Sequence of protein 2:
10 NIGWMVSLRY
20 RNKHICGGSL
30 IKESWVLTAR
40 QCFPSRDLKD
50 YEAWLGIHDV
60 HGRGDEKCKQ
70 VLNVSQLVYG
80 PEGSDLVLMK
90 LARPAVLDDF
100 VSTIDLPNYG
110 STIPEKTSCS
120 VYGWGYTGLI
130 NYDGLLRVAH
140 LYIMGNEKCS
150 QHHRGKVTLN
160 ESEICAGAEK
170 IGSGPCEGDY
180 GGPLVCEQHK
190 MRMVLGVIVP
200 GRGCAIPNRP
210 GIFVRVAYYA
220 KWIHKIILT

Residue-level contacts at the interface:
Residue H57 in protein 2 interacts with residue W7 in protein 1 (closest heavy-atom distance 3.4 Å).
Residue A138 in protein 2 contacts residue Y5 in protein 1 (closest heavy-atom distance 5.0 Å).
Residue R136 in protein 2 is in contact with residue Y5 in protein 1 (closest heavy-atom distance 3.2 Å).
Residue T126 in protein 2 is in contact with residue V2 in protein 1 (closest heavy-atom distance 3.8 Å).
Residue L135 in protein 2 is in contact with residue P6 in protein 1 (closest heavy-atom distance 3.7 Å).
Residue S172 in protein 2 is in contact with residue G3 in protein 1 (closest heavy-atom distance 3.1 Å).
Residue V137 in protein 2 interacts with residue I1 in protein 1 (closest heavy-atom distance 4.0 Å).
Residue V137 in protein 2 interacts with residue G4 in protein 1 (closest heavy-atom distance 3.2 Å).
Residue V137 in protein 2 contacts residue Y5 in protein 1 (closest heavy-atom distance 2.7 Å).
Residue R136 in protein 2 interacts with residue G4 in protein 1 (closest heavy-atom distance 3.0 Å).
Residue S172 in protein 2 contacts residue G4 in protein 1 (closest heavy-atom distance 4.7 Å).
Residue C175 in protein 2 interacts with residue V2 in protein 1 (closest heavy-atom distance 3.8 Å).
Residue P174 in protein 2 interacts with residue V2 in protein 1 (closest heavy-atom distance 4.9 Å).
Residue V120 in protein 2 contacts residue I1 in protein 1 (closest heavy-atom distance 3.9 Å).
Residue G171 in protein 2 is in contact with residue G3 in protein 1 (closest heavy-atom distance 4.0 Å).
Residue P174 in protein 2 interacts with residue I1 in protein 1 (closest heavy-atom distance 3.9 Å).
Residue R136 in protein 2 contacts residue I1 in protein 1 (closest heavy-atom distance 3.9 Å).
Residue A204 in protein 2 interacts with residue V2 in protein 1 (closest heavy-atom distance 3.8 Å).
Residue L135 in protein 2 contacts residue Y5 in protein 1 (closest heavy-atom distance 4.4 Å).
Residue R136 in protein 2 interacts with residue P6 in protein 1 (closest heavy-atom distance 4.1 Å).
Residue C203 in protein 2 interacts with residue V2 in protein 1 (closest heavy-atom distance 4.7 Å).
Residue L134 in protein 2 is in contact with residue P6 in protein 1 (closest heavy-atom distance 4.0 Å).
Residue Y125 in protein 2 contacts residue I1 in protein 1 (closest heavy-atom distance 2.8 Å).
Residue Y125 in protein 2 is in contact with residue V2 in protein 1 (closest heavy-atom distance 3.4 Å).
Residue A138 in protein 2 is in contact with residue I1 in protein 1 (closest heavy-atom distance 3.7 Å).
Residue L135 in protein 2 interacts with residue W7 in protein 1 (closest heavy-atom distance 2.9 Å).
Residue V137 in protein 2 contacts residue W7 in protein 1 (closest heavy-atom distance 3.8 Å).
Residue G171 in protein 2 is in contact with residue V2 in protein 1 (closest heavy-atom distance 4.4 Å).
Residue G173 in protein 2 is in contact with residue V2 in protein 1 (closest heavy-atom distance 2.8 Å).
Residue Y121 in protein 2 contacts residue I1 in protein 1 (closest heavy-atom distance 3.9 Å).
Residue G122 in protein 2 contacts residue I1 in protein 1 (closest heavy-atom distance 3.6 Å).
Residue I170 in protein 2 is in contact with residue G3 in protein 1 (closest heavy-atom distance 4.3 Å).
Residue D178 in protein 2 contacts residue I1 in protein 1 (closest heavy-atom distance 2.8 Å).
Residue A138 in protein 2 contacts residue G3 in protein 1 (closest heavy-atom distance 4.8 Å).
Residue R136 in protein 2 interacts with residue W7 in protein 1 (closest heavy-atom distance 4.0 Å).
Residue T126 in protein 2 interacts with residue G3 in protein 1 (closest heavy-atom distance 4.2 Å).
Residue H139 in protein 2 is in contact with residue Y5 in protein 1 (closest heavy-atom distance 3.5 Å).
Residue I170 in protein 2 contacts residue Y5 in protein 1 (closest heavy-atom distance 4.1 Å).
Residue C175 in protein 2 is in contact with residue I1 in protein 1 (closest heavy-atom distance 4.9 Å).
Residue A138 in protein 2 is in contact with residue G4 in protein 1 (closest heavy-atom distance 4.6 Å).
Residue D178 in protein 2 contacts residue V2 in protein 1 (closest heavy-atom distance 4.8 Å).
Residue I197 in protein 2 is in contact with residue I1 in protein 1 (closest heavy-atom distance 4.8 Å).
Residue S172 in protein 2 interacts with residue V2 in protein 1 (closest heavy-atom distance 3.2 Å).
Residue T126 in protein 2 is in contact with residue I1 in protein 1 (closest heavy-atom distance 3.4 Å).
Residue N10 in protein 2 interacts with residue W7 in protein 1 (closest heavy-atom distance 4.7 Å).
Residue Y121 in protein 2 contacts residue W7 in protein 1 (closest heavy-atom distance 4.1 Å).
Residue G124 in protein 2 interacts with residue I1 in protein 1 (closest heavy-atom distance 3.8 Å).
Residue L134 in protein 2 is in contact with residue W7 in protein 1 (closest heavy-atom distance 4.0 Å).
Residue V137 in protein 2 is in contact with residue P6 in protein 1 (closest heavy-atom distance 3.6 Å).
Residue L134 in protein 2 contacts residue W8 in protein 1 (closest heavy-atom distance 3.9 Å).
Residue V137 in protein 2 is in contact with residue M9 in protein 1 (closest heavy-atom distance 4.2 Å).
Residue A138 in protein 2 is in contact with residue V2 in protein 1 (closest heavy-atom distance 4.9 Å).
Residue I11 in protein 2 is in contact with residue W7 in protein 1 (closest heavy-atom distance 3.5 Å).
Residue G127 in protein 2 contacts residue V2 in protein 1 (closest heavy-atom distance 4.5 Å).
Residue G173 in protein 2 interacts with residue I1 in protein 1 (closest heavy-atom distance 3.7 Å).
Residue H139 in protein 2 interacts with residue M9 in protein 1 (closest heavy-atom distance 3.4 Å).

This data describes a binding interaction between two proteins.

Sequence of protein 1:
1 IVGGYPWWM